Sequence of protein 2:
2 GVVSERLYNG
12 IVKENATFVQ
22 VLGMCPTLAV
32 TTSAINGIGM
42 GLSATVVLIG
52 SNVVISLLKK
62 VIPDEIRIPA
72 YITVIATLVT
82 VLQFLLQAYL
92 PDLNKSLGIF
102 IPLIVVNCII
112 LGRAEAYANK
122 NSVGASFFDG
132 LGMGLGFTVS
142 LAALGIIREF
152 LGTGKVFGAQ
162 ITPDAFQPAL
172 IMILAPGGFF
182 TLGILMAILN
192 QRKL

Sequence of protein 1:
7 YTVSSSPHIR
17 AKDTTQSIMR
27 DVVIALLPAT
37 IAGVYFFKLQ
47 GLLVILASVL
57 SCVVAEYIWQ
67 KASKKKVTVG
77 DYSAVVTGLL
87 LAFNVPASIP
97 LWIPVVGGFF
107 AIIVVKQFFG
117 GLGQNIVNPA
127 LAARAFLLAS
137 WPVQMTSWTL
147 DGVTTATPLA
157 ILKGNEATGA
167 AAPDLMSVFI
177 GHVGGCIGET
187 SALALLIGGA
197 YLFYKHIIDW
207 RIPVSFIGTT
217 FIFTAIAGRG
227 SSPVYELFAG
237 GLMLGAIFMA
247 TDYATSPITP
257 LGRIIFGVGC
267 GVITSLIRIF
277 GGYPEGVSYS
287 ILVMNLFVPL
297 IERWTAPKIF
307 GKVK

This data describes a binding interaction between two proteins.

Interface contacts:
Residue W137 in protein 1 is in contact with residue A170 in protein 2 (closest heavy-atom distance 3.4 Å).
Residue Q140 in protein 1 contacts residue P169 in protein 2 (closest heavy-atom distance 4.0 Å).
Residue A135 in protein 1 contacts residue L171 in protein 2 (closest heavy-atom distance 3.4 Å).
Residue F114 in protein 1 is in contact with residue I185 in protein 2 (closest heavy-atom distance 3.9 Å).
Residue A135 in protein 1 is in contact with residue I172 in protein 2 (closest heavy-atom distance 3.7 Å).
Residue F132 in protein 1 contacts residue I172 in protein 2 (closest heavy-atom distance 3.6 Å).
Residue S136 in protein 1 is in contact with residue I172 in protein 2 (closest heavy-atom distance 3.7 Å).
Residue W98 in protein 1 interacts with residue F167 in protein 2 (closest heavy-atom distance 3.3 Å).
Residue F106 in protein 1 is in contact with residue F181 in protein 2 (closest heavy-atom distance 3.6 Å).
Residue Q140 in protein 1 interacts with residue A166 in protein 2 (closest heavy-atom distance 5.0 Å).
Residue W98 in protein 1 contacts residue Q168 in protein 2 (closest heavy-atom distance 4.8 Å).
Residue S136 in protein 1 contacts residue L171 in protein 2 (closest heavy-atom distance 3.4 Å).
Residue F132 in protein 1 contacts residue M173 in protein 2 (closest heavy-atom distance 4.8 Å).
Residue F132 in protein 1 contacts residue F181 in protein 2 (closest heavy-atom distance 4.8 Å).
Residue S136 in protein 1 interacts with residue P169 in protein 2 (closest heavy-atom distance 3.5 Å).
Residue W137 in protein 1 interacts with residue P169 in protein 2 (closest heavy-atom distance 3.5 Å).
Residue S136 in protein 1 contacts residue A170 in protein 2 (closest heavy-atom distance 3.4 Å).